Sequence of chain A:
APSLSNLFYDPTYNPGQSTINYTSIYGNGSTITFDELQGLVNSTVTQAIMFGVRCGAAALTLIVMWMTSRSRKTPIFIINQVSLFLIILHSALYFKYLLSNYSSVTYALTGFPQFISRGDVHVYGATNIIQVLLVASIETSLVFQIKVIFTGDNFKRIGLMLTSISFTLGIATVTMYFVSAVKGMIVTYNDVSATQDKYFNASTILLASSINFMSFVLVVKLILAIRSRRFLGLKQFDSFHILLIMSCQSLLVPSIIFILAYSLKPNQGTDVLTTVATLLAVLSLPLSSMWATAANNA

Sequence of chain B:
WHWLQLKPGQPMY

Interface contacts:
Residue Y266 in chain A is in contact with residue W3 in chain B (closest heavy-atom distance 4.3 Å).
Residue Y128 in chain A contacts residue Q10 in chain B (closest heavy-atom distance 3.6 Å).
Residue T131 in chain A is in contact with residue P11 in chain B (closest heavy-atom distance 3.5 Å).
Residue I263 in chain A is in contact with residue W1 in chain B (closest heavy-atom distance 3.7 Å).
Residue S184 in chain A contacts residue M12 in chain B (closest heavy-atom distance 3.4 Å).
Residue F55 in chain A contacts residue Y13 in chain B (closest heavy-atom distance 4.2 Å).
Residue Y111 in chain A contacts residue P8 in chain B (closest heavy-atom distance 3.8 Å).
Residue P270 in chain A contacts residue H2 in chain B (closest heavy-atom distance 3.7 Å).
Residue H94 in chain A interacts with residue Y13 in chain B (closest heavy-atom distance 3.3 Å).
Residue A198 in chain A contacts residue P8 in chain B (closest heavy-atom distance 3.3 Å).
Residue F204 in chain A contacts residue L4 in chain B (closest heavy-atom distance 4.3 Å).
Residue L268 in chain A is in contact with residue H2 in chain B (closest heavy-atom distance 4.0 Å).
Residue N205 in chain A is in contact with residue W3 in chain B (closest heavy-atom distance 3.3 Å).
Residue D275 in chain A contacts residue Y13 in chain B (closest heavy-atom distance 2.4 Å).
Residue D275 in chain A contacts residue Q5 in chain B (closest heavy-atom distance 3.9 Å).
Residue Q51 in chain A contacts residue Y13 in chain B (closest heavy-atom distance 3.6 Å).
Residue Y266 in chain A interacts with residue L4 in chain B (closest heavy-atom distance 3.3 Å).
Residue Y106 in chain A interacts with residue G9 in chain B (closest heavy-atom distance 4.0 Å).
Residue F204 in chain A interacts with residue M12 in chain B (closest heavy-atom distance 3.6 Å).
Residue F204 in chain A is in contact with residue Y13 in chain B (closest heavy-atom distance 3.8 Å).
Residue Y101 in chain A interacts with residue G9 in chain B (closest heavy-atom distance 3.4 Å).
Residue A185 in chain A is in contact with residue M12 in chain B (closest heavy-atom distance 3.9 Å).
Residue S197 in chain A is in contact with residue P8 in chain B (closest heavy-atom distance 3.9 Å).
Residue T199 in chain A interacts with residue P8 in chain B (closest heavy-atom distance 4.3 Å).
Residue N132 in chain A interacts with residue P11 in chain B (closest heavy-atom distance 3.0 Å).
Residue T278 in chain A interacts with residue Y13 in chain B (closest heavy-atom distance 3.5 Å).
Residue Y98 in chain A interacts with residue Q10 in chain B (closest heavy-atom distance 3.1 Å).
Residue K202 in chain A is in contact with residue W3 in chain B (closest heavy-atom distance 3.3 Å).
Residue Y128 in chain A is in contact with residue G9 in chain B (closest heavy-atom distance 3.2 Å).
Residue A265 in chain A is in contact with residue H2 in chain B (closest heavy-atom distance 4.3 Å).
Residue Q135 in chain A interacts with residue M12 in chain B (closest heavy-atom distance 3.7 Å).
Residue Y181 in chain A is in contact with residue M12 in chain B (closest heavy-atom distance 3.2 Å).
Residue Y98 in chain A interacts with residue Y13 in chain B (closest heavy-atom distance 3.9 Å).
Residue Y266 in chain A contacts residue H2 in chain B (closest heavy-atom distance 3.1 Å).
Residue N205 in chain A interacts with residue L4 in chain B (closest heavy-atom distance 3.2 Å).
Residue T278 in chain A interacts with residue L4 in chain B (closest heavy-atom distance 3.8 Å).
Residue F204 in chain A contacts residue L6 in chain B (closest heavy-atom distance 3.6 Å).
Residue Y101 in chain A is in contact with residue P11 in chain B (closest heavy-atom distance 4.3 Å).
Residue Q135 in chain A contacts residue Y13 in chain B (closest heavy-atom distance 3.1 Å).
Residue Y128 in chain A interacts with residue P11 in chain B (closest heavy-atom distance 3.5 Å).
Residue Y181 in chain A contacts residue Y13 in chain B (closest heavy-atom distance 4.5 Å).
Residue V196 in chain A contacts residue P8 in chain B (closest heavy-atom distance 3.7 Å).
Residue K269 in chain A interacts with residue H2 in chain B (closest heavy-atom distance 3.4 Å).
Residue T199 in chain A is in contact with residue K7 in chain B (closest heavy-atom distance 4.3 Å).
Residue T279 in chain A is in contact with residue Y13 in chain B (closest heavy-atom distance 3.9 Å).
Residue H94 in chain A interacts with residue M12 in chain B (closest heavy-atom distance 3.1 Å).
Residue D201 in chain A is in contact with residue L4 in chain B (closest heavy-atom distance 3.7 Å).
Residue N271 in chain A interacts with residue Q5 in chain B (closest heavy-atom distance 3.4 Å).
Residue Y101 in chain A contacts residue Q10 in chain B (closest heavy-atom distance 3.7 Å).
Residue D201 in chain A is in contact with residue Q5 in chain B (closest heavy-atom distance 3.1 Å).
Residue Q51 in chain A is in contact with residue Q10 in chain B (closest heavy-atom distance 2.2 Å).
Residue D201 in chain A is in contact with residue L6 in chain B (closest heavy-atom distance 3.9 Å).
Residue N271 in chain A interacts with residue H2 in chain B (closest heavy-atom distance 3.4 Å).
Residue Y266 in chain A interacts with residue W1 in chain B (closest heavy-atom distance 3.5 Å).
Residue Y98 in chain A interacts with residue P11 in chain B (closest heavy-atom distance 3.5 Å).
Residue Y101 in chain A contacts residue K7 in chain B (closest heavy-atom distance 4.4 Å).
Residue T199 in chain A is in contact with residue L6 in chain B (closest heavy-atom distance 3.9 Å).
Residue N132 in chain A contacts residue M12 in chain B (closest heavy-atom distance 3.3 Å).
Residue R58 in chain A contacts residue Y13 in chain B (closest heavy-atom distance 3.2 Å).
Residue S267 in chain A interacts with residue W1 in chain B (closest heavy-atom distance 3.1 Å).

The following describes two proteins that form a bound complex.